Sequence of the second protein:
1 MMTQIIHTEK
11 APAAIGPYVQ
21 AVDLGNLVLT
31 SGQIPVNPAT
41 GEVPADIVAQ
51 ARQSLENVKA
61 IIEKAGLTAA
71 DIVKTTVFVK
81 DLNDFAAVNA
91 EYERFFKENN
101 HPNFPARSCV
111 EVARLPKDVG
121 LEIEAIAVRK

Residue-level contacts at the interface:
Residue K74 in the second protein contacts residue T30 in the first protein (closest heavy-atom distance 5.0 Å).
Residue L82 in the second protein is in contact with residue P116 in the first protein (closest heavy-atom distance 3.7 Å).
Residue E111 in the second protein interacts with residue R114 in the first protein (closest heavy-atom distance 2.8 Å).
Residue R107 in the second protein contacts residue E124 in the first protein (closest heavy-atom distance 4.9 Å).
Residue P105 in the second protein interacts with residue P17 in the first protein (closest heavy-atom distance 3.6 Å).
Residue V73 in the second protein is in contact with residue L24 in the first protein (closest heavy-atom distance 4.3 Å).
Residue P105 in the second protein is in contact with residue V22 in the first protein (closest heavy-atom distance 4.6 Å).
Residue S108 in the second protein contacts residue F78 in the first protein (closest heavy-atom distance 4.1 Å).
Residue A106 in the second protein contacts residue V22 in the first protein (closest heavy-atom distance 3.8 Å).
Residue F104 in the second protein is in contact with residue G16 in the first protein (closest heavy-atom distance 2.9 Å).
Residue V110 in the second protein interacts with residue F78 in the first protein (closest heavy-atom distance 3.2 Å).
Residue N103 in the second protein is in contact with residue V19 in the first protein (closest heavy-atom distance 3.0 Å).
Residue V128 in the second protein is in contact with residue L24 in the first protein (closest heavy-atom distance 3.6 Å).
Residue F104 in the second protein is in contact with residue P17 in the first protein (closest heavy-atom distance 3.3 Å).
Residue A106 in the second protein interacts with residue V19 in the first protein (closest heavy-atom distance 4.8 Å).
Residue C109 in the second protein interacts with residue E122 in the first protein (closest heavy-atom distance 3.5 Å).
Residue N103 in the second protein is in contact with residue I5 in the first protein (closest heavy-atom distance 2.8 Å).
Residue K130 in the second protein contacts residue T3 in the first protein (closest heavy-atom distance 3.5 Å).
Residue V73 in the second protein interacts with residue Q4 in the first protein (closest heavy-atom distance 3.2 Å).
Residue F104 in the second protein is in contact with residue Y18 in the first protein (closest heavy-atom distance 3.5 Å).
Residue A106 in the second protein is in contact with residue Y18 in the first protein (closest heavy-atom distance 4.3 Å).
Residue S108 in the second protein is in contact with residue E124 in the first protein (closest heavy-atom distance 3.1 Å).
Residue R107 in the second protein contacts residue G32 in the first protein (closest heavy-atom distance 3.0 Å).
Residue A113 in the second protein interacts with residue A113 in the first protein (closest heavy-atom distance 3.8 Å).
Residue E111 in the second protein is in contact with residue A113 in the first protein (closest heavy-atom distance 2.8 Å).
Residue K74 in the second protein interacts with residue L29 in the first protein (closest heavy-atom distance 5.0 Å).
Residue R107 in the second protein is in contact with residue Y18 in the first protein (closest heavy-atom distance 3.3 Å).
Residue V73 in the second protein is in contact with residue V22 in the first protein (closest heavy-atom distance 3.3 Å).
Residue N83 in the second protein interacts with residue R114 in the first protein (closest heavy-atom distance 3.6 Å).
Residue N103 in the second protein contacts residue T3 in the first protein (closest heavy-atom distance 4.7 Å).
Residue Y92 in the second protein contacts residue P17 in the first protein (closest heavy-atom distance 3.3 Å).
Residue V110 in the second protein interacts with residue L115 in the first protein (closest heavy-atom distance 3.4 Å).
Residue E93 in the second protein interacts with residue G16 in the first protein (closest heavy-atom distance 3.4 Å).
Residue N89 in the second protein is in contact with residue P17 in the first protein (closest heavy-atom distance 3.9 Å).
Residue E111 in the second protein is in contact with residue V112 in the first protein (closest heavy-atom distance 3.9 Å).
Residue V110 in the second protein interacts with residue P116 in the first protein (closest heavy-atom distance 4.1 Å).
Residue P105 in the second protein interacts with residue Y18 in the first protein (closest heavy-atom distance 3.2 Å).
Residue E93 in the second protein interacts with residue P17 in the first protein (closest heavy-atom distance 3.4 Å).
Residue F104 in the second protein contacts residue V22 in the first protein (closest heavy-atom distance 4.8 Å).
Residue V73 in the second protein contacts residue T3 in the first protein (closest heavy-atom distance 4.4 Å).
Residue R107 in the second protein contacts residue S31 in the first protein (closest heavy-atom distance 2.8 Å).
Residue S108 in the second protein interacts with residue G32 in the first protein (closest heavy-atom distance 4.8 Å).
Residue S108 in the second protein interacts with residue S31 in the first protein (closest heavy-atom distance 4.9 Å).
Residue P105 in the second protein is in contact with residue V19 in the first protein (closest heavy-atom distance 4.1 Å).
Residue V112 in the second protein contacts residue A113 in the first protein (closest heavy-atom distance 3.7 Å).
Residue A106 in the second protein contacts residue S31 in the first protein (closest heavy-atom distance 4.3 Å).
Residue L82 in the second protein contacts residue R114 in the first protein (closest heavy-atom distance 3.6 Å).
Residue V110 in the second protein contacts residue V112 in the first protein (closest heavy-atom distance 4.3 Å).
Residue F104 in the second protein interacts with residue V19 in the first protein (closest heavy-atom distance 3.2 Å).
Residue N103 in the second protein is in contact with residue Q4 in the first protein (closest heavy-atom distance 4.2 Å).
Residue K130 in the second protein is in contact with residue M2 in the first protein (closest heavy-atom distance 4.8 Å).
Residue V110 in the second protein is in contact with residue R114 in the first protein (closest heavy-atom distance 3.9 Å).
Residue V128 in the second protein interacts with residue T3 in the first protein (closest heavy-atom distance 3.5 Å).
Residue L82 in the second protein contacts residue L115 in the first protein (closest heavy-atom distance 2.8 Å).
Residue V110 in the second protein interacts with residue E122 in the first protein (closest heavy-atom distance 3.1 Å).
Residue C109 in the second protein contacts residue P116 in the first protein (closest heavy-atom distance 3.4 Å).
Residue F104 in the second protein interacts with residue I5 in the first protein (closest heavy-atom distance 4.5 Å).
Residue E111 in the second protein is in contact with residue L115 in the first protein (closest heavy-atom distance 4.5 Å).
Residue R107 in the second protein is in contact with residue P17 in the first protein (closest heavy-atom distance 4.0 Å).
Residue K130 in the second protein is in contact with residue M1 in the first protein (closest heavy-atom distance 4.6 Å).

Sequence of the first protein:
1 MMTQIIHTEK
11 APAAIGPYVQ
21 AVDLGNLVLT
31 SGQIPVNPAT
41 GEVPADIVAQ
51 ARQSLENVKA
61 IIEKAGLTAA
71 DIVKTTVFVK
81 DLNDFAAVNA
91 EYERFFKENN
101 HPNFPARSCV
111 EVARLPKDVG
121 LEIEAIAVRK

This data describes a binding interaction between two proteins.